Sequence of chain B:
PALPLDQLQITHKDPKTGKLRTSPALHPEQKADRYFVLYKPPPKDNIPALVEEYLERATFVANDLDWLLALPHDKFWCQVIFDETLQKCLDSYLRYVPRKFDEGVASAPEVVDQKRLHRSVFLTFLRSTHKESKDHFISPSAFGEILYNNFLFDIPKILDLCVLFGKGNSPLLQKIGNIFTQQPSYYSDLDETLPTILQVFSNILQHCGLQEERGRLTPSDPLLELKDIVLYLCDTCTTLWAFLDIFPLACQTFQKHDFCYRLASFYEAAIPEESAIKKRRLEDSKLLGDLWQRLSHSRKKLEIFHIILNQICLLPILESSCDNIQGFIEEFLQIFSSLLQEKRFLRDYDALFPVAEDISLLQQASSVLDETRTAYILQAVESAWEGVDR

Interface contacts:
Residue R302 in chain B contacts residue I188 in chain A (closest heavy-atom distance 3.4 Å).
Residue E61 in chain B interacts with residue R37 in chain A (closest heavy-atom distance 2.9 Å).
Residue T64 in chain B contacts residue Q121 in chain A (closest heavy-atom distance 2.6 Å).
Residue R104 in chain B contacts residue R9 in chain A (closest heavy-atom distance 3.3 Å).
Residue K174 in chain B is in contact with residue M177 in chain A (closest heavy-atom distance 3.4 Å).
Residue F106 in chain B contacts residue D179 in chain A (closest heavy-atom distance 3.4 Å).
Residue K49 in chain B is in contact with residue F4 in chain A (closest heavy-atom distance 3.4 Å).
Residue R133 in chain B contacts residue F167 in chain A (closest heavy-atom distance 3.4 Å).
Residue G175 in chain B is in contact with residue S174 in chain A (closest heavy-atom distance 3.3 Å).
Residue Y252 in chain B is in contact with residue A13 in chain A (closest heavy-atom distance 3.2 Å).
Residue Y40 in chain B contacts residue K39 in chain A (closest heavy-atom distance 3.3 Å).
Residue F65 in chain B contacts residue L40 in chain A (closest heavy-atom distance 3.5 Å).
Residue G175 in chain B contacts residue D176 in chain A (closest heavy-atom distance 3.2 Å).
Residue K321 in chain B contacts residue F183 in chain A (closest heavy-atom distance 3.5 Å).
Residue W313 in chain B interacts with residue D184 in chain A (closest heavy-atom distance 2.7 Å).
Residue N176 in chain B contacts residue F173 in chain A (closest heavy-atom distance 3.1 Å).
Residue K93 in chain B interacts with residue Y26 in chain A (closest heavy-atom distance 3.2 Å).
Residue L129 in chain B contacts residue F167 in chain A (closest heavy-atom distance 3.5 Å).
Residue H318 in chain B is in contact with residue D179 in chain A (closest heavy-atom distance 3.4 Å).
Residue D69 in chain B interacts with residue Q43 in chain A (closest heavy-atom distance 3.3 Å).
Residue V42 in chain B is in contact with residue K36 in chain A (closest heavy-atom distance 3.3 Å).
Residue K174 in chain B interacts with residue D176 in chain A (closest heavy-atom distance 3.4 Å).
Residue D69 in chain B interacts with residue K36 in chain A (closest heavy-atom distance 2.8 Å).
Residue Y40 in chain B contacts residue D32 in chain A (closest heavy-atom distance 3.0 Å).
Residue F65 in chain B is in contact with residue Q121 in chain A (closest heavy-atom distance 3.4 Å).
Residue D167 in chain B contacts residue R15 in chain A (closest heavy-atom distance 2.4 Å).
Residue D38 in chain B interacts with residue K39 in chain A (closest heavy-atom distance 3.0 Å).
Residue L74 in chain B contacts residue F167 in chain A (closest heavy-atom distance 3.0 Å).
Residue R125 in chain B interacts with residue K169 in chain A (closest heavy-atom distance 2.9 Å).
Residue P163 in chain B interacts with residue T11 in chain A (closest heavy-atom distance 3.4 Å).
Residue H124 in chain B is in contact with residue F173 in chain A (closest heavy-atom distance 3.2 Å).
Residue Y40 in chain B contacts residue E28 in chain A (closest heavy-atom distance 3.0 Å).
Residue R100 in chain B is in contact with residue Q23 in chain A (closest heavy-atom distance 3.2 Å).
Residue D96 in chain B contacts residue R15 in chain A (closest heavy-atom distance 2.7 Å).
Residue R39 in chain B contacts residue Q43 in chain A (closest heavy-atom distance 2.8 Å).
Residue T204 in chain B is in contact with residue F17 in chain A (closest heavy-atom distance 3.5 Å).
Residue Q314 in chain B is in contact with residue E185 in chain A (closest heavy-atom distance 2.6 Å).
Residue K121 in chain B contacts residue F175 in chain A (closest heavy-atom distance 3.3 Å).
Residue R302 in chain B interacts with residue L186 in chain A (closest heavy-atom distance 3.4 Å).
Residue Y40 in chain B interacts with residue I35 in chain A (closest heavy-atom distance 3.2 Å).
Residue R62 in chain B interacts with residue L33 in chain A (closest heavy-atom distance 3.2 Å).
Residue L129 in chain B contacts residue G168 in chain A (closest heavy-atom distance 3.2 Å).
Residue D107 in chain B contacts residue R9 in chain A (closest heavy-atom distance 2.6 Å).
Residue H318 in chain B interacts with residue D181 in chain A (closest heavy-atom distance 3.1 Å).
Residue R62 in chain B interacts with residue D32 in chain A (closest heavy-atom distance 2.3 Å).
Residue D255 in chain B contacts residue R9 in chain A (closest heavy-atom distance 3.2 Å).
Residue E57 in chain B interacts with residue K117 in chain A (closest heavy-atom distance 2.8 Å).
Residue F128 in chain B is in contact with residue F173 in chain A (closest heavy-atom distance 3.3 Å).
Residue R100 in chain B is in contact with residue R15 in chain A (closest heavy-atom distance 3.4 Å).
Residue D167 in chain B interacts with residue T11 in chain A (closest heavy-atom distance 2.6 Å).
Residue D255 in chain B interacts with residue L10 in chain A (closest heavy-atom distance 2.9 Å).
Residue K321 in chain B interacts with residue D181 in chain A (closest heavy-atom distance 2.6 Å).
Residue F65 in chain B contacts residue L33 in chain A (closest heavy-atom distance 3.4 Å).
Residue W261 in chain B is in contact with residue H178 in chain A (closest heavy-atom distance 3.3 Å).
Residue Q314 in chain B interacts with residue D184 in chain A (closest heavy-atom distance 3.3 Å).
Residue Y252 in chain B is in contact with residue P8 in chain A (closest heavy-atom distance 3.5 Å).
Residue H318 in chain B is in contact with residue F183 in chain A (closest heavy-atom distance 3.3 Å).
Residue N176 in chain B interacts with residue S174 in chain A (closest heavy-atom distance 2.6 Å).
Residue Y40 in chain B interacts with residue K36 in chain A (closest heavy-atom distance 3.1 Å).
Residue Q314 in chain B interacts with residue F183 in chain A (closest heavy-atom distance 2.8 Å).

This data describes a binding interaction between two proteins.

Sequence of chain A:
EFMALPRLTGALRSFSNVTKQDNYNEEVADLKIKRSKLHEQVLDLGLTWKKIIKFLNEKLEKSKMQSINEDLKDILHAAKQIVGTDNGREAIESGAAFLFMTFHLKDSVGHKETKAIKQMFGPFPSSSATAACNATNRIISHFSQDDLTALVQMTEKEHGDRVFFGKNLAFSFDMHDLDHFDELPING